Sequence of chain B:
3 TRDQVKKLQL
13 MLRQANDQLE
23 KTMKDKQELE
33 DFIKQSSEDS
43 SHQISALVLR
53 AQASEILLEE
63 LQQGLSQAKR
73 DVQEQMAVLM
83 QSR

Residue-level contacts at the interface:
Residue E290 in chain A contacts residue L63 in chain B (closest heavy-atom distance 3.6 Å).
Residue I282 in chain A interacts with residue L60 in chain B (closest heavy-atom distance 4.4 Å).
Residue L289 in chain A is in contact with residue L63 in chain B (closest heavy-atom distance 4.3 Å).
Residue L293 in chain A is in contact with residue L63 in chain B (closest heavy-atom distance 4.1 Å).
Residue A286 in chain A is in contact with residue L63 in chain B (closest heavy-atom distance 3.7 Å).
Residue L224 in chain A contacts residue A48 in chain B (closest heavy-atom distance 4.2 Å).
Residue L224 in chain A contacts residue R52 in chain B (closest heavy-atom distance 3.1 Å).
Residue T297 in chain A contacts residue V74 in chain B (closest heavy-atom distance 4.3 Å).
Residue I300 in chain A is in contact with residue Q77 in chain B (closest heavy-atom distance 4.6 Å).
Residue M283 in chain A interacts with residue L59 in chain B (closest heavy-atom distance 3.7 Å).
Residue M283 in chain A interacts with residue A55 in chain B (closest heavy-atom distance 4.8 Å).
Residue Q279 in chain A interacts with residue A53 in chain B (closest heavy-atom distance 3.5 Å).
Residue L293 in chain A interacts with residue L67 in chain B (closest heavy-atom distance 3.6 Å).
Residue T297 in chain A contacts residue D73 in chain B (closest heavy-atom distance 4.7 Å).
Residue T297 in chain A contacts residue A70 in chain B (closest heavy-atom distance 3.9 Å).
Residue W296 in chain A interacts with residue K71 in chain B (closest heavy-atom distance 4.1 Å).
Residue E280 in chain A contacts residue R52 in chain B (closest heavy-atom distance 2.8 Å).
Residue L272 in chain A interacts with residue I46 in chain B (closest heavy-atom distance 4.1 Å).
Residue I300 in chain A contacts residue V74 in chain B (closest heavy-atom distance 3.6 Å).
Residue Y231 in chain A contacts residue R52 in chain B (closest heavy-atom distance 3.3 Å).
Residue V304 in chain A is in contact with residue V80 in chain B (closest heavy-atom distance 3.9 Å).
Residue M283 in chain A interacts with residue S56 in chain B (closest heavy-atom distance 3.3 Å).
Residue L293 in chain A contacts residue A70 in chain B (closest heavy-atom distance 4.2 Å).
Residue M225 in chain A interacts with residue R52 in chain B (closest heavy-atom distance 4.4 Å).
Residue M225 in chain A contacts residue A55 in chain B (closest heavy-atom distance 4.8 Å).
Residue Q279 in chain A contacts residue R52 in chain B (closest heavy-atom distance 3.2 Å).
Residue T234 in chain A interacts with residue A48 in chain B (closest heavy-atom distance 3.5 Å).
Residue W296 in chain A is in contact with residue A70 in chain B (closest heavy-atom distance 3.5 Å).
Residue E290 in chain A interacts with residue E62 in chain B (closest heavy-atom distance 4.2 Å).
Residue C237 in chain A is in contact with residue A48 in chain B (closest heavy-atom distance 3.6 Å).
Residue V304 in chain A contacts residue M78 in chain B (closest heavy-atom distance 4.3 Å).
Residue T216 in chain A is in contact with residue L51 in chain B (closest heavy-atom distance 4.5 Å).
Residue L272 in chain A is in contact with residue L49 in chain B (closest heavy-atom distance 4.3 Å).
Residue C238 in chain A contacts residue I46 in chain B (closest heavy-atom distance 4.5 Å).
Residue N276 in chain A is in contact with residue L49 in chain B (closest heavy-atom distance 3.6 Å).
Residue Q279 in chain A contacts residue S56 in chain B (closest heavy-atom distance 4.0 Å).
Residue A241 in chain A is in contact with residue I46 in chain B (closest heavy-atom distance 3.7 Å).
Residue A301 in chain A is in contact with residue Q77 in chain B (closest heavy-atom distance 3.5 Å).
Residue A286 in chain A contacts residue L59 in chain B (closest heavy-atom distance 3.5 Å).
Residue C237 in chain A contacts residue I46 in chain B (closest heavy-atom distance 4.1 Å).
Residue L224 in chain A interacts with residue A55 in chain B (closest heavy-atom distance 4.5 Å).
Residue I282 in chain A interacts with residue S56 in chain B (closest heavy-atom distance 3.5 Å).
Residue L224 in chain A is in contact with residue L51 in chain B (closest heavy-atom distance 3.0 Å).
Residue M283 in chain A is in contact with residue R52 in chain B (closest heavy-atom distance 3.3 Å).
Residue V304 in chain A is in contact with residue Q77 in chain B (closest heavy-atom distance 3.3 Å).
Residue W296 in chain A interacts with residue V74 in chain B (closest heavy-atom distance 3.5 Å).
Residue V304 in chain A contacts residue L81 in chain B (closest heavy-atom distance 3.9 Å).
Residue L275 in chain A interacts with residue L49 in chain B (closest heavy-atom distance 3.6 Å).
Residue I307 in chain A contacts residue L81 in chain B (closest heavy-atom distance 3.8 Å).
Residue K287 in chain A is in contact with residue L59 in chain B (closest heavy-atom distance 3.6 Å).
Residue A286 in chain A interacts with residue L60 in chain B (closest heavy-atom distance 4.2 Å).
Residue T234 in chain A interacts with residue R52 in chain B (closest heavy-atom distance 3.5 Å).
Residue Q305 in chain A is in contact with residue Q77 in chain B (closest heavy-atom distance 3.2 Å).
Residue T234 in chain A interacts with residue L49 in chain B (closest heavy-atom distance 4.6 Å).
Residue Q279 in chain A interacts with residue L49 in chain B (closest heavy-atom distance 3.2 Å).
Residue E290 in chain A contacts residue L59 in chain B (closest heavy-atom distance 4.8 Å).
Residue N276 in chain A contacts residue R52 in chain B (closest heavy-atom distance 4.3 Å).
Residue T216 in chain A interacts with residue S47 in chain B (closest heavy-atom distance 4.0 Å).
Residue C238 in chain A interacts with residue L49 in chain B (closest heavy-atom distance 3.7 Å).
Residue L293 in chain A is in contact with residue G66 in chain B (closest heavy-atom distance 3.5 Å).

Sequence of chain A:
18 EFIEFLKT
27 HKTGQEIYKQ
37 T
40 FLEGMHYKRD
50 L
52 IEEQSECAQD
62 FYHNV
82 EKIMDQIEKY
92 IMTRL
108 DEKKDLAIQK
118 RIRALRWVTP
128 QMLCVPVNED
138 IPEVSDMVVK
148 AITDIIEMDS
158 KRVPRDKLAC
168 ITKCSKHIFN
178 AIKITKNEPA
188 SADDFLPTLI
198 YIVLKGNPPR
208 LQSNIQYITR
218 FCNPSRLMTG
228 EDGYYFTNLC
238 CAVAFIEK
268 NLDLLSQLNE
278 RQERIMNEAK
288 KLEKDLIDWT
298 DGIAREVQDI

This data describes a binding interaction between two proteins.